Sequence of chain A:
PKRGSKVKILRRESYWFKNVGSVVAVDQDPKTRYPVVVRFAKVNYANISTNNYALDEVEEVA

These two protein chains interact to form a complex.

Sequence of chain B:
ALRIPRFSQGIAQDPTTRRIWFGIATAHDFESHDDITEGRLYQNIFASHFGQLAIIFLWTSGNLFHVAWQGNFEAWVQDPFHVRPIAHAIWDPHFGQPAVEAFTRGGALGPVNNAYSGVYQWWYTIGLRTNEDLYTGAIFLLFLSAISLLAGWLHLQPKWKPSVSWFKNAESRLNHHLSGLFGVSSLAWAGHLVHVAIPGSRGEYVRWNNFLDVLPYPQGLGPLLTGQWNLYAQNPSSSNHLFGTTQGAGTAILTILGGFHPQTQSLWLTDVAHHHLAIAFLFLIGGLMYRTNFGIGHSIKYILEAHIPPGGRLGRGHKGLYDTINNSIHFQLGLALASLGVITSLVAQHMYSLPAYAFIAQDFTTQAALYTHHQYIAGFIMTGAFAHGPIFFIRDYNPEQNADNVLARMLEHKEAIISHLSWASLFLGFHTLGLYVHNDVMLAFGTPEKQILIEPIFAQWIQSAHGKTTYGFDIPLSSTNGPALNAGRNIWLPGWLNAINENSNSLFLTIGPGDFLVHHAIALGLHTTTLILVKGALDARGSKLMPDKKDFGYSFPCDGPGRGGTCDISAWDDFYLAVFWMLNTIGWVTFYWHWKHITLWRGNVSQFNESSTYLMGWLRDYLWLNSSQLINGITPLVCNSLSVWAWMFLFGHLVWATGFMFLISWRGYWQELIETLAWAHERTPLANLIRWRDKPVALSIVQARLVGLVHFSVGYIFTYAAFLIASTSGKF

Contacts between the two chains:
Residue R563 in chain B is in contact with residue Y45 in chain A (closest heavy-atom distance 3.5 Å).
Residue L545 in chain B contacts residue Y45 in chain A (closest heavy-atom distance 2.9 Å).
Residue G565 in chain B contacts residue Y45 in chain A (closest heavy-atom distance 3.8 Å).
Residue K544 in chain B contacts residue Y15 in chain A (closest heavy-atom distance 3.2 Å).
Residue K544 in chain B contacts residue S14 in chain A (closest heavy-atom distance 4.5 Å).